These two protein chains interact to form a complex.

Sequence of the second protein:
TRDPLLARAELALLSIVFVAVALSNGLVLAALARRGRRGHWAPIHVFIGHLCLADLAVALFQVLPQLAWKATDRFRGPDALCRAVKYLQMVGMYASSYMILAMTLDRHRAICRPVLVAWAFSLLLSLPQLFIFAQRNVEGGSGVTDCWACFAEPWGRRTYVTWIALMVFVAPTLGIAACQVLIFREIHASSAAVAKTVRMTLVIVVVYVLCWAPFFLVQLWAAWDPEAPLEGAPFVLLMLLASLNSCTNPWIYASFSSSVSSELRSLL

Sequence of the first protein:
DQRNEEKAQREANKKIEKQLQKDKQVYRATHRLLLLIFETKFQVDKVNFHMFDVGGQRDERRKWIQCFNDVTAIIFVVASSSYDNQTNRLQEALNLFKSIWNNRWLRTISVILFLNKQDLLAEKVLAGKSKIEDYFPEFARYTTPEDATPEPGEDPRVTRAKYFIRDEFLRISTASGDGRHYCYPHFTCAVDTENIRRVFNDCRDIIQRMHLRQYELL

Contacts between the two chains:
Residue R104 in the second protein contacts residue N239 in the first protein (closest heavy-atom distance 4.4 Å).
Residue T308 in the second protein contacts residue R385 in the first protein (closest heavy-atom distance 3.9 Å).
Residue S368 in the second protein interacts with residue Q390 in the first protein (closest heavy-atom distance 3.0 Å).
Residue R107 in the second protein interacts with residue R38 in the first protein (closest heavy-atom distance 4.1 Å).
Residue I315 in the second protein contacts residue L393 in the first protein (closest heavy-atom distance 3.4 Å).
Residue T312 in the second protein is in contact with residue L394 in the first protein (closest heavy-atom distance 3.8 Å).
Residue H109 in the second protein interacts with residue R38 in the first protein (closest heavy-atom distance 3.9 Å).
Residue M311 in the second protein interacts with residue E392 in the first protein (closest heavy-atom distance 3.5 Å).
Residue I180 in the second protein contacts residue Y391 in the first protein (closest heavy-atom distance 4.0 Å).
Residue R106 in the second protein is in contact with residue R38 in the first protein (closest heavy-atom distance 3.7 Å).
Residue M172 in the second protein is in contact with residue L394 in the first protein (closest heavy-atom distance 3.3 Å).
Residue E270 in the second protein is in contact with residue Q384 in the first protein (closest heavy-atom distance 3.3 Å).
Residue E270 in the second protein interacts with residue D381 in the first protein (closest heavy-atom distance 2.8 Å).
Residue R103 in the second protein interacts with residue Q390 in the first protein (closest heavy-atom distance 3.3 Å).
Residue I180 in the second protein is in contact with residue L388 in the first protein (closest heavy-atom distance 4.1 Å).
Residue A111 in the second protein is in contact with residue H387 in the first protein (closest heavy-atom distance 4.1 Å).
Residue F367 in the second protein is in contact with residue L393 in the first protein (closest heavy-atom distance 3.2 Å).
Residue T312 in the second protein is in contact with residue L393 in the first protein (closest heavy-atom distance 4.5 Å).
Residue G108 in the second protein contacts residue Q31 in the first protein (closest heavy-atom distance 4.5 Å).
Residue I113 in the second protein interacts with residue M386 in the first protein (closest heavy-atom distance 4.4 Å).
Residue G108 in the second protein is in contact with residue Q35 in the first protein (closest heavy-atom distance 4.5 Å).
Residue H109 in the second protein interacts with residue Q35 in the first protein (closest heavy-atom distance 3.3 Å).
Residue M172 in the second protein contacts residue Y391 in the first protein (closest heavy-atom distance 3.9 Å).
Residue R176 in the second protein is in contact with residue Y391 in the first protein (closest heavy-atom distance 4.0 Å).
Residue S368 in the second protein interacts with residue E392 in the first protein (closest heavy-atom distance 4.3 Å).
Residue H109 in the second protein is in contact with residue Q31 in the first protein (closest heavy-atom distance 3.6 Å).
Residue D175 in the second protein contacts residue Y391 in the first protein (closest heavy-atom distance 3.5 Å).
Residue I267 in the second protein is in contact with residue L388 in the first protein (closest heavy-atom distance 3.9 Å).
Residue A179 in the second protein is in contact with residue R380 in the first protein (closest heavy-atom distance 3.0 Å).
Residue S368 in the second protein contacts residue Y391 in the first protein (closest heavy-atom distance 3.8 Å).
Residue R176 in the second protein is in contact with residue L394 in the first protein (closest heavy-atom distance 2.6 Å).
Residue S366 in the second protein contacts residue L393 in the first protein (closest heavy-atom distance 3.4 Å).
Residue F367 in the second protein contacts residue E392 in the first protein (closest heavy-atom distance 4.0 Å).
Residue I180 in the second protein is in contact with residue Q384 in the first protein (closest heavy-atom distance 3.4 Å).
Residue F367 in the second protein interacts with residue Y391 in the first protein (closest heavy-atom distance 3.2 Å).
Residue I180 in the second protein is in contact with residue R380 in the first protein (closest heavy-atom distance 4.5 Å).
Residue T308 in the second protein interacts with residue E392 in the first protein (closest heavy-atom distance 4.3 Å).
Residue M172 in the second protein interacts with residue L393 in the first protein (closest heavy-atom distance 4.5 Å).
Residue H272 in the second protein is in contact with residue E322 in the first protein (closest heavy-atom distance 3.8 Å).
Residue P112 in the second protein is in contact with residue R38 in the first protein (closest heavy-atom distance 3.9 Å).
Residue I267 in the second protein is in contact with residue Q384 in the first protein (closest heavy-atom distance 3.3 Å).
Residue A179 in the second protein interacts with residue Q384 in the first protein (closest heavy-atom distance 3.5 Å).
Residue C181 in the second protein is in contact with residue R380 in the first protein (closest heavy-atom distance 3.5 Å).
Residue D175 in the second protein interacts with residue H387 in the first protein (closest heavy-atom distance 3.8 Å).
Residue I113 in the second protein is in contact with residue H387 in the first protein (closest heavy-atom distance 4.5 Å).
Residue R178 in the second protein is in contact with residue H41 in the first protein (closest heavy-atom distance 4.4 Å).
Residue F367 in the second protein contacts residue Q390 in the first protein (closest heavy-atom distance 4.4 Å).
Residue G108 in the second protein contacts residue R38 in the first protein (closest heavy-atom distance 3.0 Å).
Residue A179 in the second protein contacts residue H387 in the first protein (closest heavy-atom distance 3.2 Å).
Residue R197 in the second protein contacts residue Q31 in the first protein (closest heavy-atom distance 3.1 Å).
Residue R178 in the second protein contacts residue R380 in the first protein (closest heavy-atom distance 4.3 Å).
Residue I315 in the second protein contacts residue L394 in the first protein (closest heavy-atom distance 3.8 Å).
Residue I113 in the second protein interacts with residue Q390 in the first protein (closest heavy-atom distance 3.3 Å).
Residue I180 in the second protein is in contact with residue L394 in the first protein (closest heavy-atom distance 3.6 Å).
Residue M311 in the second protein interacts with residue L393 in the first protein (closest heavy-atom distance 3.1 Å).
Residue V115 in the second protein contacts residue R38 in the first protein (closest heavy-atom distance 3.4 Å).
Residue I117 in the second protein contacts residue Y391 in the first protein (closest heavy-atom distance 4.1 Å).
Residue I180 in the second protein is in contact with residue H387 in the first protein (closest heavy-atom distance 3.8 Å).
Residue T312 in the second protein contacts residue E392 in the first protein (closest heavy-atom distance 4.3 Å).
Residue A179 in the second protein contacts residue I383 in the first protein (closest heavy-atom distance 3.7 Å).